Sequence of protein 2:
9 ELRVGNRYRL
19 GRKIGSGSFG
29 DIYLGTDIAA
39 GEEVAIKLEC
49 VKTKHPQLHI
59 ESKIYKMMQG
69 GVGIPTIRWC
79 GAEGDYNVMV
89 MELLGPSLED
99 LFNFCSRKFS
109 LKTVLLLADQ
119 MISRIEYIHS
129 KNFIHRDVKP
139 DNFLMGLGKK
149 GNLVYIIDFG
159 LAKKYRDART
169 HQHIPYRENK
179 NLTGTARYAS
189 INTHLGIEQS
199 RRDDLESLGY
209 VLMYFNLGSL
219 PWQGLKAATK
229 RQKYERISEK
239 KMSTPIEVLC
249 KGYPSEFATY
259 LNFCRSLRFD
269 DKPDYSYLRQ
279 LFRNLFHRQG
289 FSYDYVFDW

Sequence of protein 1:
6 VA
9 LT

These two protein chains interact to form a complex.

Residue-level contacts at the interface:
Residue F27 in protein 2 contacts residue T10 in protein 1 (closest heavy-atom distance 4.0 Å).
Residue F27 in protein 2 contacts residue L9 in protein 1 (closest heavy-atom distance 5.0 Å).
Residue S26 in protein 2 interacts with residue L9 in protein 1 (closest heavy-atom distance 4.8 Å).
Residue K137 in protein 2 interacts with residue A7 in protein 1 (closest heavy-atom distance 4.9 Å).
Residue T183 in protein 2 contacts residue V6 in protein 1 (closest heavy-atom distance 3.7 Å).
Residue L180 in protein 2 contacts residue T10 in protein 1 (closest heavy-atom distance 3.5 Å).
Residue S26 in protein 2 is in contact with residue A7 in protein 1 (closest heavy-atom distance 4.8 Å).
Residue L180 in protein 2 contacts residue L9 in protein 1 (closest heavy-atom distance 3.4 Å).
Residue Y232 in protein 2 contacts residue A7 in protein 1 (closest heavy-atom distance 4.6 Å).
Residue Y232 in protein 2 is in contact with residue L9 in protein 1 (closest heavy-atom distance 3.4 Å).
Residue T181 in protein 2 contacts residue L9 in protein 1 (closest heavy-atom distance 3.4 Å).
Residue G182 in protein 2 contacts residue A7 in protein 1 (closest heavy-atom distance 3.3 Å).
Residue L159 in protein 2 is in contact with residue T10 in protein 1 (closest heavy-atom distance 4.0 Å).
Residue H53 in protein 2 contacts residue T10 in protein 1 (closest heavy-atom distance 4.1 Å).
Residue K137 in protein 2 interacts with residue V6 in protein 1 (closest heavy-atom distance 3.4 Å).
Residue T181 in protein 2 interacts with residue T10 in protein 1 (closest heavy-atom distance 3.6 Å).
Residue G182 in protein 2 contacts residue L9 in protein 1 (closest heavy-atom distance 2.7 Å).
Residue A184 in protein 2 contacts residue A7 in protein 1 (closest heavy-atom distance 4.7 Å).
Residue T183 in protein 2 is in contact with residue L9 in protein 1 (closest heavy-atom distance 4.8 Å).
Residue T183 in protein 2 interacts with residue A7 in protein 1 (closest heavy-atom distance 3.8 Å).
Residue L159 in protein 2 is in contact with residue L9 in protein 1 (closest heavy-atom distance 3.4 Å).
Residue R185 in protein 2 contacts residue V6 in protein 1 (closest heavy-atom distance 3.3 Å).